Residue-level contacts at the interface:
Residue G152 in protein 2 interacts with residue F174 in protein 1 (closest heavy-atom distance 3.9 Å).
Residue F153 in protein 2 contacts residue Y189 in protein 1 (closest heavy-atom distance 3.7 Å).
Residue R158 in protein 2 contacts residue L235 in protein 1 (closest heavy-atom distance 4.6 Å).
Residue K151 in protein 2 contacts residue Y175 in protein 1 (closest heavy-atom distance 3.2 Å).
Residue G152 in protein 2 is in contact with residue Y175 in protein 1 (closest heavy-atom distance 3.1 Å).
Residue F155 in protein 2 is in contact with residue L171 in protein 1 (closest heavy-atom distance 3.6 Å).
Residue F153 in protein 2 contacts residue Y175 in protein 1 (closest heavy-atom distance 4.0 Å).
Residue L146 in protein 2 contacts residue L171 in protein 1 (closest heavy-atom distance 3.6 Å).
Residue L138 in protein 2 contacts residue N232 in protein 1 (closest heavy-atom distance 5.0 Å).
Residue F155 in protein 2 interacts with residue L196 in protein 1 (closest heavy-atom distance 3.7 Å).
Residue P150 in protein 2 is in contact with residue Y175 in protein 1 (closest heavy-atom distance 3.4 Å).
Residue P137 in protein 2 interacts with residue E200 in protein 1 (closest heavy-atom distance 4.4 Å).
Residue Q135 in protein 2 is in contact with residue S231 in protein 1 (closest heavy-atom distance 5.0 Å).
Residue H136 in protein 2 is in contact with residue N232 in protein 1 (closest heavy-atom distance 3.9 Å).
Residue L139 in protein 2 interacts with residue L196 in protein 1 (closest heavy-atom distance 4.7 Å).
Residue L138 in protein 2 contacts residue E200 in protein 1 (closest heavy-atom distance 3.2 Å).
Residue Q135 in protein 2 contacts residue N232 in protein 1 (closest heavy-atom distance 2.9 Å).
Residue F155 in protein 2 interacts with residue M192 in protein 1 (closest heavy-atom distance 3.8 Å).
Residue L146 in protein 2 is in contact with residue F167 in protein 1 (closest heavy-atom distance 4.7 Å).
Residue R158 in protein 2 interacts with residue A233 in protein 1 (closest heavy-atom distance 4.6 Å).
Residue L146 in protein 2 is in contact with residue Y175 in protein 1 (closest heavy-atom distance 4.6 Å).
Residue P154 in protein 2 contacts residue Y189 in protein 1 (closest heavy-atom distance 4.1 Å).
Residue K145 in protein 2 contacts residue F167 in protein 1 (closest heavy-atom distance 3.4 Å).
Residue F153 in protein 2 is in contact with residue L171 in protein 1 (closest heavy-atom distance 4.2 Å).
Residue R158 in protein 2 contacts residue L234 in protein 1 (closest heavy-atom distance 3.9 Å).
Residue L138 in protein 2 is in contact with residue L196 in protein 1 (closest heavy-atom distance 4.8 Å).
Residue Y157 in protein 2 is in contact with residue L193 in protein 1 (closest heavy-atom distance 3.9 Å).
Residue L139 in protein 2 contacts residue L234 in protein 1 (closest heavy-atom distance 4.3 Å).
Residue F155 in protein 2 interacts with residue F167 in protein 1 (closest heavy-atom distance 3.6 Å).
Residue G152 in protein 2 is in contact with residue R178 in protein 1 (closest heavy-atom distance 3.4 Å).
Residue Y157 in protein 2 contacts residue L234 in protein 1 (closest heavy-atom distance 3.6 Å).
Residue F153 in protein 2 is in contact with residue L193 in protein 1 (closest heavy-atom distance 3.9 Å).
Residue F153 in protein 2 is in contact with residue M192 in protein 1 (closest heavy-atom distance 3.8 Å).
Residue F153 in protein 2 contacts residue F174 in protein 1 (closest heavy-atom distance 3.7 Å).
Residue L138 in protein 2 interacts with residue L234 in protein 1 (closest heavy-atom distance 4.3 Å).
Residue A142 in protein 2 is in contact with residue F167 in protein 1 (closest heavy-atom distance 3.7 Å).

Sequence of protein 2:
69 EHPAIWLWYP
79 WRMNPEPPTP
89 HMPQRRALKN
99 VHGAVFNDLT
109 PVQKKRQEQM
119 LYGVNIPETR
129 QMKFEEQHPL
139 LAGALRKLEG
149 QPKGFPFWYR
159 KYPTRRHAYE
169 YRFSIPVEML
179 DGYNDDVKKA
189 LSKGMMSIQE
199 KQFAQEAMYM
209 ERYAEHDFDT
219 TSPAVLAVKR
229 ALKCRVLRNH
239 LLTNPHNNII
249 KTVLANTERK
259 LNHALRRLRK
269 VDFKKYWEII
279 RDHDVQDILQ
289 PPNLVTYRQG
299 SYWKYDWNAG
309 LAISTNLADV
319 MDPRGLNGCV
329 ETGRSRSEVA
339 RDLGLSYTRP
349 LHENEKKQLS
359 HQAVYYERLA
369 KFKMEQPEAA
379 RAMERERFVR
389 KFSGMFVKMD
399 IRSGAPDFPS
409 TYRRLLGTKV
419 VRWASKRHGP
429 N

Sequence of protein 1:
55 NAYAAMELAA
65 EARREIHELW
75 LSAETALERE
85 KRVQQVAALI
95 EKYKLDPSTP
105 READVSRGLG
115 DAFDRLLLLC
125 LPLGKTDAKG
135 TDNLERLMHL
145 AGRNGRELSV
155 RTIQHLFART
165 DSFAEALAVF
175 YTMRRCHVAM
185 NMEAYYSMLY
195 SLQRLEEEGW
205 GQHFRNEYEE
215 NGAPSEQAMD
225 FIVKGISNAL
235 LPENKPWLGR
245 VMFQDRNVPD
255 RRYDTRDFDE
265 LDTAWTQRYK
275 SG

This data describes a binding interaction between two proteins.